Sequence of protein 1:
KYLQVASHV

Interface contacts:
Residue Y8 in protein 2 interacts with residue Y2 in protein 1 (closest heavy-atom distance 3.5 Å).
Residue E164 in protein 2 is in contact with residue K1 in protein 1 (closest heavy-atom distance 3.5 Å).
Residue D71 in protein 2 is in contact with residue V5 in protein 1 (closest heavy-atom distance 2.9 Å).
Residue Y124 in protein 2 interacts with residue V9 in protein 1 (closest heavy-atom distance 4.1 Å).
Residue Y156 in protein 2 contacts residue V5 in protein 1 (closest heavy-atom distance 4.4 Å).
Residue Q64 in protein 2 contacts residue K1 in protein 1 (closest heavy-atom distance 3.2 Å).
Residue Y160 in protein 2 is in contact with residue K1 in protein 1 (closest heavy-atom distance 2.6 Å).
Residue F46 in protein 2 interacts with residue Y2 in protein 1 (closest heavy-atom distance 4.0 Å).
Residue V10 in protein 2 interacts with residue Y2 in protein 1 (closest heavy-atom distance 3.7 Å).
Residue W74 in protein 2 contacts residue H8 in protein 1 (closest heavy-atom distance 3.7 Å).
Residue S70 in protein 2 interacts with residue Q4 in protein 1 (closest heavy-atom distance 3.5 Å).
Residue Y157 in protein 2 is in contact with residue A6 in protein 1 (closest heavy-atom distance 3.0 Å).
Residue Y85 in protein 2 is in contact with residue V9 in protein 1 (closest heavy-atom distance 2.9 Å).
Residue Y157 in protein 2 contacts residue Q4 in protein 1 (closest heavy-atom distance 4.5 Å).
Residue W148 in protein 2 is in contact with residue H8 in protein 1 (closest heavy-atom distance 2.9 Å).
Residue W148 in protein 2 is in contact with residue V9 in protein 1 (closest heavy-atom distance 4.2 Å).
Residue K147 in protein 2 interacts with residue V9 in protein 1 (closest heavy-atom distance 2.6 Å).
Residue Y156 in protein 2 interacts with residue Q4 in protein 1 (closest heavy-atom distance 2.5 Å).
Residue W74 in protein 2 contacts residue S7 in protein 1 (closest heavy-atom distance 2.8 Å).
Residue F100 in protein 2 is in contact with residue Y2 in protein 1 (closest heavy-atom distance 3.7 Å).
Residue R98 in protein 2 is in contact with residue Q4 in protein 1 (closest heavy-atom distance 3.9 Å).
Residue W148 in protein 2 is in contact with residue S7 in protein 1 (closest heavy-atom distance 3.4 Å).
Residue A151 in protein 2 interacts with residue S7 in protein 1 (closest heavy-atom distance 3.8 Å).
Residue F100 in protein 2 interacts with residue L3 in protein 1 (closest heavy-atom distance 3.7 Å).
Residue R67 in protein 2 is in contact with residue K1 in protein 1 (closest heavy-atom distance 4.1 Å).
Residue W148 in protein 2 interacts with residue V5 in protein 1 (closest heavy-atom distance 4.3 Å).
Residue E63 in protein 2 contacts residue K1 in protein 1 (closest heavy-atom distance 2.7 Å).
Residue R98 in protein 2 is in contact with residue L3 in protein 1 (closest heavy-atom distance 2.7 Å).
Residue W168 in protein 2 is in contact with residue K1 in protein 1 (closest heavy-atom distance 3.5 Å).
Residue R98 in protein 2 interacts with residue V5 in protein 1 (closest heavy-atom distance 3.5 Å).
Residue Y156 in protein 2 contacts residue L3 in protein 1 (closest heavy-atom distance 3.2 Å).
Residue Q64 in protein 2 interacts with residue Y2 in protein 1 (closest heavy-atom distance 2.8 Å).
Residue D71 in protein 2 is in contact with residue L3 in protein 1 (closest heavy-atom distance 4.2 Å).
Residue Y157 in protein 2 is in contact with residue V5 in protein 1 (closest heavy-atom distance 3.4 Å).
Residue T144 in protein 2 contacts residue V9 in protein 1 (closest heavy-atom distance 2.7 Å).
Residue K147 in protein 2 contacts residue H8 in protein 1 (closest heavy-atom distance 3.9 Å).
Residue S78 in protein 2 interacts with residue V9 in protein 1 (closest heavy-atom distance 3.8 Å).
Residue Y160 in protein 2 is in contact with residue L3 in protein 1 (closest heavy-atom distance 3.6 Å).
Residue F117 in protein 2 interacts with residue V5 in protein 1 (closest heavy-atom distance 4.0 Å).
Residue Y172 in protein 2 is in contact with residue K1 in protein 1 (closest heavy-atom distance 2.9 Å).
Residue D153 in protein 2 contacts residue S7 in protein 1 (closest heavy-atom distance 2.7 Å).
Residue R67 in protein 2 interacts with residue Y2 in protein 1 (closest heavy-atom distance 2.8 Å).
Residue A25 in protein 2 interacts with residue Y2 in protein 1 (closest heavy-atom distance 3.9 Å).
Residue F23 in protein 2 contacts residue Y2 in protein 1 (closest heavy-atom distance 3.9 Å).
Residue T81 in protein 2 interacts with residue V9 in protein 1 (closest heavy-atom distance 3.6 Å).
Residue Y60 in protein 2 contacts residue K1 in protein 1 (closest heavy-atom distance 3.9 Å).
Residue V77 in protein 2 contacts residue H8 in protein 1 (closest heavy-atom distance 3.6 Å).
Residue R67 in protein 2 is in contact with residue Q4 in protein 1 (closest heavy-atom distance 3.8 Å).
Residue Y156 in protein 2 contacts residue A6 in protein 1 (closest heavy-atom distance 3.6 Å).
Residue A68 in protein 2 contacts residue Y2 in protein 1 (closest heavy-atom distance 4.2 Å).
Residue D71 in protein 2 interacts with residue Q4 in protein 1 (closest heavy-atom distance 3.3 Å).
Residue L6 in protein 2 contacts residue K1 in protein 1 (closest heavy-atom distance 3.6 Å).
Residue F96 in protein 2 contacts residue V9 in protein 1 (closest heavy-atom distance 4.2 Å).
Residue D153 in protein 2 is in contact with residue A6 in protein 1 (closest heavy-atom distance 3.6 Å).
Residue W74 in protein 2 interacts with residue V5 in protein 1 (closest heavy-atom distance 3.2 Å).
Residue R98 in protein 2 interacts with residue Y2 in protein 1 (closest heavy-atom distance 3.8 Å).
Residue Y8 in protein 2 interacts with residue K1 in protein 1 (closest heavy-atom distance 2.8 Å).
Residue W74 in protein 2 contacts residue V9 in protein 1 (closest heavy-atom distance 3.8 Å).
Residue D71 in protein 2 is in contact with residue Y2 in protein 1 (closest heavy-atom distance 2.5 Å).
Residue Y157 in protein 2 contacts residue L3 in protein 1 (closest heavy-atom distance 3.6 Å).

This data describes a binding interaction between two proteins.

Sequence of protein 2:
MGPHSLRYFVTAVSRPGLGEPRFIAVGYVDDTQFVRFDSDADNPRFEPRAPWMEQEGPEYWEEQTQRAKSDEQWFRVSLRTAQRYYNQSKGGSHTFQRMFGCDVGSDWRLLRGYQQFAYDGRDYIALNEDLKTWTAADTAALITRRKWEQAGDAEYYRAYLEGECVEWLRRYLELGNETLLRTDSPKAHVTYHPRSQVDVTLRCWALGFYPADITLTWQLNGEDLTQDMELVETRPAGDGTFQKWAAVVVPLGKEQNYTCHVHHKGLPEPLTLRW